Sequence of protein 2:
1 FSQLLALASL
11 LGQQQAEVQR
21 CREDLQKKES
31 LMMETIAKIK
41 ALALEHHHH

This data describes a binding interaction between two proteins.

Sequence of protein 1:
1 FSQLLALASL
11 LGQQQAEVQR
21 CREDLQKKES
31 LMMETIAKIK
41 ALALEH

Contacts between the two chains:
Residue E17 in protein 2 interacts with residue K28 in protein 1 (closest heavy-atom distance 3.1 Å).
Residue L25 in protein 2 interacts with residue V18 in protein 1 (closest heavy-atom distance 3.8 Å).
Residue T35 in protein 2 is in contact with residue L7 in protein 1 (closest heavy-atom distance 3.6 Å).
Residue Q14 in protein 2 is in contact with residue M32 in protein 1 (closest heavy-atom distance 3.9 Å).
Residue Q15 in protein 2 is in contact with residue M32 in protein 1 (closest heavy-atom distance 3.7 Å).
Residue L42 in protein 2 is in contact with residue Q3 in protein 1 (closest heavy-atom distance 3.9 Å).
Residue V18 in protein 2 contacts residue K28 in protein 1 (closest heavy-atom distance 3.6 Å).
Residue A8 in protein 2 interacts with residue I39 in protein 1 (closest heavy-atom distance 4.5 Å).
Residue L7 in protein 2 is in contact with residue T35 in protein 1 (closest heavy-atom distance 3.4 Å).
Residue C21 in protein 2 interacts with residue D24 in protein 1 (closest heavy-atom distance 4.4 Å).
Residue Q14 in protein 2 contacts residue T35 in protein 1 (closest heavy-atom distance 2.2 Å).
Residue Q3 in protein 2 is in contact with residue L42 in protein 1 (closest heavy-atom distance 4.8 Å).
Residue E29 in protein 2 interacts with residue V18 in protein 1 (closest heavy-atom distance 3.9 Å).
Residue L42 in protein 2 is in contact with residue L4 in protein 1 (closest heavy-atom distance 3.9 Å).
Residue T35 in protein 2 contacts residue L11 in protein 1 (closest heavy-atom distance 4.1 Å).
Residue L25 in protein 2 is in contact with residue L25 in protein 1 (closest heavy-atom distance 3.7 Å).
Residue K28 in protein 2 is in contact with residue C21 in protein 1 (closest heavy-atom distance 3.9 Å).
Residue M32 in protein 2 contacts residue V18 in protein 1 (closest heavy-atom distance 4.5 Å).
Residue L11 in protein 2 is in contact with residue T35 in protein 1 (closest heavy-atom distance 3.9 Å).
Residue C21 in protein 2 contacts residue L25 in protein 1 (closest heavy-atom distance 4.2 Å).
Residue K28 in protein 2 contacts residue V18 in protein 1 (closest heavy-atom distance 3.5 Å).
Residue L7 in protein 2 is in contact with residue I39 in protein 1 (closest heavy-atom distance 3.7 Å).
Residue R22 in protein 2 interacts with residue L25 in protein 1 (closest heavy-atom distance 4.1 Å).
Residue M32 in protein 2 is in contact with residue Q14 in protein 1 (closest heavy-atom distance 3.5 Å).
Residue L25 in protein 2 interacts with residue C21 in protein 1 (closest heavy-atom distance 3.7 Å).
Residue I39 in protein 2 interacts with residue L7 in protein 1 (closest heavy-atom distance 3.9 Å).
Residue I39 in protein 2 is in contact with residue L11 in protein 1 (closest heavy-atom distance 3.9 Å).
Residue C21 in protein 2 is in contact with residue C21 in protein 1 (closest heavy-atom distance 3.4 Å).
Residue C21 in protein 2 is in contact with residue K28 in protein 1 (closest heavy-atom distance 4.1 Å).
Residue T35 in protein 2 interacts with residue Q14 in protein 1 (closest heavy-atom distance 2.7 Å).
Residue I39 in protein 2 is in contact with residue A8 in protein 1 (closest heavy-atom distance 4.2 Å).
Residue H46 in protein 2 interacts with residue F1 in protein 1 (closest heavy-atom distance 3.5 Å).
Residue A43 in protein 2 is in contact with residue L4 in protein 1 (closest heavy-atom distance 4.2 Å).
Residue I39 in protein 2 is in contact with residue L4 in protein 1 (closest heavy-atom distance 3.7 Å).
Residue Q14 in protein 2 contacts residue L31 in protein 1 (closest heavy-atom distance 3.3 Å).
Residue L42 in protein 2 contacts residue L7 in protein 1 (closest heavy-atom distance 4.1 Å).
Residue L11 in protein 2 contacts residue I36 in protein 1 (closest heavy-atom distance 3.6 Å).
Residue K28 in protein 2 contacts residue E17 in protein 1 (closest heavy-atom distance 4.1 Å).
Residue D24 in protein 2 contacts residue C21 in protein 1 (closest heavy-atom distance 4.5 Å).
Residue T35 in protein 2 contacts residue L10 in protein 1 (closest heavy-atom distance 4.0 Å).
Residue R22 in protein 2 interacts with residue E29 in protein 1 (closest heavy-atom distance 2.2 Å).
Residue K38 in protein 2 is in contact with residue L7 in protein 1 (closest heavy-atom distance 3.6 Å).
Residue V18 in protein 2 interacts with residue E29 in protein 1 (closest heavy-atom distance 3.8 Å).
Residue L10 in protein 2 contacts residue K38 in protein 1 (closest heavy-atom distance 4.5 Å).
Residue L25 in protein 2 contacts residue R22 in protein 1 (closest heavy-atom distance 3.6 Å).
Residue L10 in protein 2 is in contact with residue T35 in protein 1 (closest heavy-atom distance 3.4 Å).
Residue E29 in protein 2 contacts residue R22 in protein 1 (closest heavy-atom distance 2.3 Å).
Residue L7 in protein 2 contacts residue L42 in protein 1 (closest heavy-atom distance 5.0 Å).
Residue M32 in protein 2 interacts with residue L11 in protein 1 (closest heavy-atom distance 3.8 Å).
Residue L11 in protein 2 is in contact with residue M32 in protein 1 (closest heavy-atom distance 3.8 Å).
Residue M32 in protein 2 interacts with residue Q15 in protein 1 (closest heavy-atom distance 3.9 Å).
Residue L31 in protein 2 is in contact with residue Q14 in protein 1 (closest heavy-atom distance 3.5 Å).
Residue L11 in protein 2 is in contact with residue I39 in protein 1 (closest heavy-atom distance 3.7 Å).
Residue V18 in protein 2 interacts with residue L25 in protein 1 (closest heavy-atom distance 3.7 Å).
Residue I36 in protein 2 contacts residue L11 in protein 1 (closest heavy-atom distance 3.8 Å).
Residue L4 in protein 2 interacts with residue L42 in protein 1 (closest heavy-atom distance 3.3 Å).
Residue L7 in protein 2 contacts residue K38 in protein 1 (closest heavy-atom distance 3.6 Å).
Residue V18 in protein 2 interacts with residue M32 in protein 1 (closest heavy-atom distance 3.7 Å).